This data describes a binding interaction between two proteins.

Sequence of protein 1:
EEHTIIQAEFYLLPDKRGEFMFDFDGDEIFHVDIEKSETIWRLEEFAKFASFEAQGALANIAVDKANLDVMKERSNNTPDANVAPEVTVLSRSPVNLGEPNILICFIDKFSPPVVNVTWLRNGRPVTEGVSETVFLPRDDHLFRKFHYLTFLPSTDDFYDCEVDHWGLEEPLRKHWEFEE

Contacts between the two chains:
Residue V63 in protein 2 interacts with residue A62 in protein 1 (closest heavy-atom distance 4.6 Å).
Residue A62 in protein 2 interacts with residue V63 in protein 1 (closest heavy-atom distance 4.6 Å).
Residue A62 in protein 2 contacts residue A62 in protein 1 (closest heavy-atom distance 4.3 Å).
Residue A66 in protein 2 is in contact with residue K65 in protein 1 (closest heavy-atom distance 4.2 Å).
Residue V63 in protein 2 is in contact with residue A59 in protein 1 (closest heavy-atom distance 4.7 Å).
Residue K65 in protein 2 interacts with residue A66 in protein 1 (closest heavy-atom distance 4.2 Å).
Residue A59 in protein 2 contacts residue A59 in protein 1 (closest heavy-atom distance 4.9 Å).
Residue A59 in protein 2 interacts with residue V63 in protein 1 (closest heavy-atom distance 4.8 Å).

Sequence of protein 2:
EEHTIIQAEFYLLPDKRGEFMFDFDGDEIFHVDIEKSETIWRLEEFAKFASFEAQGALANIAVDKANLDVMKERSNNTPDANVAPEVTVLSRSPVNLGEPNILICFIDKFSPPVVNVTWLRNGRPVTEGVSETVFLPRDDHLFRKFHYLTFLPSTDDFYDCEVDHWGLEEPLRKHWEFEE